Residue-level contacts at the interface:
Residue P177 in protein 2 interacts with residue I15 in protein 1 (closest heavy-atom distance 3.0 Å).
Residue Q105 in protein 2 is in contact with residue S24 in protein 1 (closest heavy-atom distance 4.0 Å).
Residue L261 in protein 2 contacts residue Y18 in protein 1 (closest heavy-atom distance 4.3 Å).
Residue L179 in protein 2 interacts with residue I15 in protein 1 (closest heavy-atom distance 4.8 Å).
Residue W102 in protein 2 interacts with residue K26 in protein 1 (closest heavy-atom distance 4.8 Å).
Residue V117 in protein 2 is in contact with residue L14 in protein 1 (closest heavy-atom distance 4.5 Å).
Residue P178 in protein 2 interacts with residue L14 in protein 1 (closest heavy-atom distance 4.0 Å).
Residue H120 in protein 2 contacts residue D10 in protein 1 (closest heavy-atom distance 4.0 Å).
Residue P257 in protein 2 contacts residue V22 in protein 1 (closest heavy-atom distance 4.0 Å).
Residue P178 in protein 2 is in contact with residue I15 in protein 1 (closest heavy-atom distance 3.3 Å).
Residue P98 in protein 2 is in contact with residue F25 in protein 1 (closest heavy-atom distance 3.8 Å).
Residue Y216 in protein 2 is in contact with residue L14 in protein 1 (closest heavy-atom distance 4.0 Å).
Residue L180 in protein 2 contacts residue L14 in protein 1 (closest heavy-atom distance 4.3 Å).
Residue Y216 in protein 2 interacts with residue A21 in protein 1 (closest heavy-atom distance 4.8 Å).
Residue Y216 in protein 2 is in contact with residue Y18 in protein 1 (closest heavy-atom distance 3.7 Å).
Residue L179 in protein 2 interacts with residue T12 in protein 1 (closest heavy-atom distance 3.6 Å).
Residue Y96 in protein 2 contacts residue F25 in protein 1 (closest heavy-atom distance 4.4 Å).
Residue P209 in protein 2 is in contact with residue Y18 in protein 1 (closest heavy-atom distance 3.9 Å).
Residue F207 in protein 2 interacts with residue Y18 in protein 1 (closest heavy-atom distance 4.5 Å).
Residue R213 in protein 2 interacts with residue I15 in protein 1 (closest heavy-atom distance 3.4 Å).
Residue V256 in protein 2 is in contact with residue F25 in protein 1 (closest heavy-atom distance 4.0 Å).
Residue Q109 in protein 2 is in contact with residue K20 in protein 1 (closest heavy-atom distance 4.3 Å).
Residue N116 in protein 2 is in contact with residue A13 in protein 1 (closest heavy-atom distance 3.7 Å).
Residue G212 in protein 2 interacts with residue Y18 in protein 1 (closest heavy-atom distance 3.4 Å).
Residue P178 in protein 2 contacts residue D11 in protein 1 (closest heavy-atom distance 4.8 Å).
Residue V113 in protein 2 interacts with residue A17 in protein 1 (closest heavy-atom distance 4.4 Å).
Residue V183 in protein 2 is in contact with residue L14 in protein 1 (closest heavy-atom distance 3.9 Å).
Residue V113 in protein 2 interacts with residue L14 in protein 1 (closest heavy-atom distance 3.7 Å).
Residue W102 in protein 2 contacts residue S24 in protein 1 (closest heavy-atom distance 3.4 Å).
Residue Q106 in protein 2 interacts with residue A21 in protein 1 (closest heavy-atom distance 3.6 Å).
Residue N260 in protein 2 contacts residue F25 in protein 1 (closest heavy-atom distance 3.4 Å).
Residue Q106 in protein 2 interacts with residue S24 in protein 1 (closest heavy-atom distance 2.8 Å).
Residue R213 in protein 2 is in contact with residue Y18 in protein 1 (closest heavy-atom distance 3.5 Å).
Residue S181 in protein 2 contacts residue D11 in protein 1 (closest heavy-atom distance 2.2 Å).
Residue L180 in protein 2 is in contact with residue D10 in protein 1 (closest heavy-atom distance 3.6 Å).
Residue L179 in protein 2 interacts with residue D11 in protein 1 (closest heavy-atom distance 3.3 Å).
Residue H120 in protein 2 contacts residue D11 in protein 1 (closest heavy-atom distance 4.1 Å).
Residue A217 in protein 2 contacts residue L14 in protein 1 (closest heavy-atom distance 3.7 Å).
Residue L180 in protein 2 contacts residue A13 in protein 1 (closest heavy-atom distance 3.6 Å).
Residue A258 in protein 2 interacts with residue V22 in protein 1 (closest heavy-atom distance 4.5 Å).
Residue A258 in protein 2 contacts residue Y18 in protein 1 (closest heavy-atom distance 3.6 Å).
Residue P257 in protein 2 is in contact with residue F25 in protein 1 (closest heavy-atom distance 3.5 Å).
Residue W102 in protein 2 is in contact with residue A21 in protein 1 (closest heavy-atom distance 4.1 Å).
Residue R213 in protein 2 interacts with residue D19 in protein 1 (closest heavy-atom distance 2.8 Å).
Residue L180 in protein 2 contacts residue D11 in protein 1 (closest heavy-atom distance 3.0 Å).
Residue L261 in protein 2 contacts residue A21 in protein 1 (closest heavy-atom distance 4.3 Å).
Residue A220 in protein 2 contacts residue L14 in protein 1 (closest heavy-atom distance 4.2 Å).
Residue W102 in protein 2 is in contact with residue F25 in protein 1 (closest heavy-atom distance 3.6 Å).
Residue L261 in protein 2 is in contact with residue V22 in protein 1 (closest heavy-atom distance 4.8 Å).
Residue Y216 in protein 2 is in contact with residue A17 in protein 1 (closest heavy-atom distance 3.9 Å).

This data describes a binding interaction between two proteins.

Sequence of protein 1:
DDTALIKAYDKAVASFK

Sequence of protein 2:
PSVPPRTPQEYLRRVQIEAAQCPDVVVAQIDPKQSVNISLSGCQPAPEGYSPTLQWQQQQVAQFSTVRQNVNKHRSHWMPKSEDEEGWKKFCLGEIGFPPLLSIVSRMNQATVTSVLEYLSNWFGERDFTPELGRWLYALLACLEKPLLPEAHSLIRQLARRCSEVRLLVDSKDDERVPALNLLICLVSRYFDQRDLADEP